The following describes two proteins that form a bound complex.

Sequence of the first protein:
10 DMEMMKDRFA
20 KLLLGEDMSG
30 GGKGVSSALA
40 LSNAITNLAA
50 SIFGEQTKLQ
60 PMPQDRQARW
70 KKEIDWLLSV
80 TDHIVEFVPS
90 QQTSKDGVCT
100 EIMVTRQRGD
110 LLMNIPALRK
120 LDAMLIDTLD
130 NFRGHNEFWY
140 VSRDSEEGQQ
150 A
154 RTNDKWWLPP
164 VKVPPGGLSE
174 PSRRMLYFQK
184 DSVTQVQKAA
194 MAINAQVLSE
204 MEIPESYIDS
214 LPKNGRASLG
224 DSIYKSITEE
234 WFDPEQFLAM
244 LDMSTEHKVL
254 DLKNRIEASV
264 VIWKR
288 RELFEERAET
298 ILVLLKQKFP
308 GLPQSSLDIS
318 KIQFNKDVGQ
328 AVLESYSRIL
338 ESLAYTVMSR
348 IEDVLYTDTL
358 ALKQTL

Residue-level contacts at the interface:
Residue S339 in the first protein contacts residue L70 in the second protein (closest heavy-atom distance 3.9 Å).
Residue D26 in the first protein interacts with residue S44 in the second protein (closest heavy-atom distance 3.7 Å).
Residue Q311 in the first protein interacts with residue R69 in the second protein (closest heavy-atom distance 3.3 Å).
Residue R335 in the first protein is in contact with residue P72 in the second protein (closest heavy-atom distance 3.9 Å).
Residue N46 in the first protein is in contact with residue F40 in the second protein (closest heavy-atom distance 3.9 Å).
Residue W159 in the first protein interacts with residue S92 in the second protein (closest heavy-atom distance 3.7 Å).
Residue H250 in the first protein is in contact with residue H106 in the second protein (closest heavy-atom distance 3.0 Å).
Residue S50 in the first protein contacts residue T38 in the second protein (closest heavy-atom distance 3.2 Å).
Residue E249 in the first protein contacts residue N68 in the second protein (closest heavy-atom distance 3.8 Å).
Residue M27 in the first protein is in contact with residue S44 in the second protein (closest heavy-atom distance 2.7 Å).
Residue A49 in the first protein contacts residue A62 in the second protein (closest heavy-atom distance 3.5 Å).
Residue R347 in the first protein is in contact with residue D66 in the second protein (closest heavy-atom distance 3.3 Å).
Residue W160 in the first protein interacts with residue D14 in the second protein (closest heavy-atom distance 3.9 Å).
Residue D143 in the first protein contacts residue P133 in the second protein (closest heavy-atom distance 3.1 Å).
Residue A49 in the first protein is in contact with residue R71 in the second protein (closest heavy-atom distance 3.6 Å).
Residue Y342 in the first protein contacts residue D66 in the second protein (closest heavy-atom distance 3.3 Å).
Residue S313 in the first protein contacts residue R76 in the second protein (closest heavy-atom distance 3.1 Å).
Residue W160 in the first protein interacts with residue A16 in the second protein (closest heavy-atom distance 3.7 Å).
Residue Q320 in the first protein interacts with residue R76 in the second protein (closest heavy-atom distance 3.7 Å).
Residue S339 in the first protein interacts with residue Y67 in the second protein (closest heavy-atom distance 3.5 Å).
Residue S50 in the first protein is in contact with residue V39 in the second protein (closest heavy-atom distance 3.5 Å).
Residue W159 in the first protein interacts with residue S89 in the second protein (closest heavy-atom distance 3.6 Å).
Residue R17 in the first protein interacts with residue D41 in the second protein (closest heavy-atom distance 3.2 Å).
Residue L309 in the first protein contacts residue R69 in the second protein (closest heavy-atom distance 2.6 Å).
Residue W159 in the first protein interacts with residue G15 in the second protein (closest heavy-atom distance 3.3 Å).
Residue Q190 in the first protein interacts with residue Y67 in the second protein (closest heavy-atom distance 3.5 Å).
Residue D143 in the first protein contacts residue G134 in the second protein (closest heavy-atom distance 3.0 Å).
Residue R335 in the first protein contacts residue R69 in the second protein (closest heavy-atom distance 3.4 Å).
Residue D143 in the first protein contacts residue H132 in the second protein (closest heavy-atom distance 3.1 Å).
Residue N46 in the first protein interacts with residue D41 in the second protein (closest heavy-atom distance 3.8 Å).
Residue I316 in the first protein contacts residue L73 in the second protein (closest heavy-atom distance 3.8 Å).
Residue I316 in the first protein is in contact with residue R76 in the second protein (closest heavy-atom distance 3.5 Å).
Residue Q320 in the first protein interacts with residue L73 in the second protein (closest heavy-atom distance 3.7 Å).
Residue W160 in the first protein contacts residue E65 in the second protein (closest heavy-atom distance 3.7 Å).
Residue Q311 in the first protein is in contact with residue P72 in the second protein (closest heavy-atom distance 3.7 Å).
Residue W159 in the first protein interacts with residue A91 in the second protein (closest heavy-atom distance 3.4 Å).
Residue E338 in the first protein contacts residue Y67 in the second protein (closest heavy-atom distance 2.9 Å).
Residue E338 in the first protein contacts residue R69 in the second protein (closest heavy-atom distance 2.8 Å).
Residue W160 in the first protein interacts with residue G15 in the second protein (closest heavy-atom distance 3.9 Å).
Residue N46 in the first protein interacts with residue V39 in the second protein (closest heavy-atom distance 3.4 Å).
Residue N46 in the first protein contacts residue N42 in the second protein (closest heavy-atom distance 3.4 Å).
Residue Y342 in the first protein contacts residue Y67 in the second protein (closest heavy-atom distance 3.4 Å).
Residue W159 in the first protein contacts residue N95 in the second protein (closest heavy-atom distance 3.9 Å).
Residue E145 in the first protein interacts with residue P133 in the second protein (closest heavy-atom distance 3.7 Å).
Residue W159 in the first protein contacts residue D14 in the second protein (closest heavy-atom distance 3.0 Å).
Residue W159 in the first protein is in contact with residue A16 in the second protein (closest heavy-atom distance 3.9 Å).
Residue K158 in the first protein contacts residue E65 in the second protein (closest heavy-atom distance 3.7 Å).
Residue E25 in the first protein is in contact with residue N42 in the second protein (closest heavy-atom distance 3.4 Å).
Residue N46 in the first protein interacts with residue R71 in the second protein (closest heavy-atom distance 2.6 Å).
Residue R68 in the first protein contacts residue P37 in the second protein (closest heavy-atom distance 3.2 Å).
Residue I316 in the first protein interacts with residue P72 in the second protein (closest heavy-atom distance 3.6 Å).
Residue R335 in the first protein contacts residue L70 in the second protein (closest heavy-atom distance 2.9 Å).
Residue G308 in the first protein contacts residue N68 in the second protein (closest heavy-atom distance 3.8 Å).
Residue H250 in the first protein contacts residue Y107 in the second protein (closest heavy-atom distance 3.8 Å).
Residue A43 in the first protein is in contact with residue D41 in the second protein (closest heavy-atom distance 3.8 Å).
Residue W159 in the first protein interacts with residue V17 in the second protein (closest heavy-atom distance 3.8 Å).
Residue N197 in the first protein interacts with residue R69 in the second protein (closest heavy-atom distance 3.9 Å).
Residue E25 in the first protein contacts residue S44 in the second protein (closest heavy-atom distance 3.4 Å).
Residue S317 in the first protein contacts residue R76 in the second protein (closest heavy-atom distance 3.5 Å).
Residue S28 in the first protein contacts residue N46 in the second protein (closest heavy-atom distance 3.5 Å).

Sequence of the second protein:
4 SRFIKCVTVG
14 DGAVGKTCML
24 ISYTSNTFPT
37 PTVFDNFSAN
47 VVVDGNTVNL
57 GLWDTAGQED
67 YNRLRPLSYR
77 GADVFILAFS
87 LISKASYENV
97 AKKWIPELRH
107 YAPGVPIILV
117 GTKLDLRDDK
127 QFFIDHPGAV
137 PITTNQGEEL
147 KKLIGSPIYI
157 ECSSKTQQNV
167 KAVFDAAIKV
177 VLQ